Sequence of the second protein:
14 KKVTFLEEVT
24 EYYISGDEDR

Sequence of the first protein:
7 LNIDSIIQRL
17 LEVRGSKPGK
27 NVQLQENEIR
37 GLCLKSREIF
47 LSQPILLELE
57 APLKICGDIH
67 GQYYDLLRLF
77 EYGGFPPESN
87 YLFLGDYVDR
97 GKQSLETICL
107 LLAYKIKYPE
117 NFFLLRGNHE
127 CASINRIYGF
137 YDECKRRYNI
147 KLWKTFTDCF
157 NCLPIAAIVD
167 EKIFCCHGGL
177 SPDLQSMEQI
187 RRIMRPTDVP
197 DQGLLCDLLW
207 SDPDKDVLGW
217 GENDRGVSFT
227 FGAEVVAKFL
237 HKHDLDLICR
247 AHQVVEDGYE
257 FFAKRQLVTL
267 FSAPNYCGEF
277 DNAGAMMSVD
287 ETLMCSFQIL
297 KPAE

This data describes a binding interaction between two proteins.

Residue-level contacts at the interface:
Residue D242 in the first protein interacts with residue V16 in the second protein (closest heavy-atom distance 3.1 Å).
Residue P298 in the first protein interacts with residue I27 in the second protein (closest heavy-atom distance 3.8 Å).
Residue D71 in the first protein interacts with residue R33 in the second protein (closest heavy-atom distance 2.8 Å).
Residue A299 in the first protein is in contact with residue S28 in the second protein (closest heavy-atom distance 3.8 Å).
Residue Q68 in the first protein interacts with residue R33 in the second protein (closest heavy-atom distance 3.1 Å).
Residue N271 in the first protein interacts with residue E31 in the second protein (closest heavy-atom distance 3.6 Å).
Residue Y78 in the first protein contacts residue I27 in the second protein (closest heavy-atom distance 4.0 Å).
Residue D277 in the first protein contacts residue E31 in the second protein (closest heavy-atom distance 2.8 Å).
Residue Y255 in the first protein contacts residue V22 in the second protein (closest heavy-atom distance 3.1 Å).
Residue R261 in the first protein is in contact with residue F18 in the second protein (closest heavy-atom distance 3.8 Å).
Residue L289 in the first protein is in contact with residue V16 in the second protein (closest heavy-atom distance 3.3 Å).
Residue N271 in the first protein contacts residue R33 in the second protein (closest heavy-atom distance 2.9 Å).
Residue E300 in the first protein contacts residue G29 in the second protein (closest heavy-atom distance 3.3 Å).
Residue L289 in the first protein interacts with residue K15 in the second protein (closest heavy-atom distance 3.8 Å).
Residue C291 in the first protein contacts residue V16 in the second protein (closest heavy-atom distance 4.0 Å).
Residue F293 in the first protein contacts residue V22 in the second protein (closest heavy-atom distance 3.6 Å).
Residue K168 in the first protein interacts with residue K14 in the second protein (closest heavy-atom distance 4.0 Å).
Residue P270 in the first protein contacts residue R33 in the second protein (closest heavy-atom distance 2.4 Å).
Residue T288 in the first protein contacts residue K15 in the second protein (closest heavy-atom distance 3.4 Å).
Residue I169 in the first protein contacts residue V16 in the second protein (closest heavy-atom distance 3.8 Å).
Residue I295 in the first protein is in contact with residue V22 in the second protein (closest heavy-atom distance 3.9 Å).
Residue D71 in the first protein is in contact with residue D30 in the second protein (closest heavy-atom distance 2.7 Å).
Residue I295 in the first protein contacts residue T23 in the second protein (closest heavy-atom distance 2.9 Å).
Residue P298 in the first protein is in contact with residue E31 in the second protein (closest heavy-atom distance 3.5 Å).
Residue D242 in the first protein interacts with residue K15 in the second protein (closest heavy-atom distance 3.5 Å).
Residue L296 in the first protein is in contact with residue I27 in the second protein (closest heavy-atom distance 3.8 Å).
Residue C291 in the first protein interacts with residue F18 in the second protein (closest heavy-atom distance 3.4 Å).
Residue K297 in the first protein interacts with residue E24 in the second protein (closest heavy-atom distance 4.2 Å).
Residue K297 in the first protein contacts residue I27 in the second protein (closest heavy-atom distance 2.7 Å).
Residue F257 in the first protein interacts with residue F18 in the second protein (closest heavy-atom distance 3.6 Å).
Residue L296 in the first protein is in contact with residue Y25 in the second protein (closest heavy-atom distance 3.7 Å).
Residue R74 in the first protein contacts residue D30 in the second protein (closest heavy-atom distance 3.5 Å).
Residue F293 in the first protein contacts residue T23 in the second protein (closest heavy-atom distance 3.1 Å).
Residue I295 in the first protein is in contact with residue E24 in the second protein (closest heavy-atom distance 3.7 Å).
Residue L289 in the first protein interacts with residue K14 in the second protein (closest heavy-atom distance 4.0 Å).
Residue P270 in the first protein is in contact with residue D30 in the second protein (closest heavy-atom distance 3.6 Å).
Residue Q294 in the first protein contacts residue Y25 in the second protein (closest heavy-atom distance 3.0 Å).
Residue L243 in the first protein interacts with residue F18 in the second protein (closest heavy-atom distance 3.9 Å).
Residue L243 in the first protein interacts with residue V16 in the second protein (closest heavy-atom distance 4.1 Å).
Residue Y78 in the first protein interacts with residue Y25 in the second protein (closest heavy-atom distance 3.4 Å).
Residue L289 in the first protein contacts residue T17 in the second protein (closest heavy-atom distance 3.1 Å).
Residue A299 in the first protein is in contact with residue G29 in the second protein (closest heavy-atom distance 3.1 Å).
Residue C291 in the first protein interacts with residue L19 in the second protein (closest heavy-atom distance 2.8 Å).
Residue E287 in the first protein contacts residue K14 in the second protein (closest heavy-atom distance 3.3 Å).
Residue A299 in the first protein interacts with residue D30 in the second protein (closest heavy-atom distance 3.2 Å).
Residue C291 in the first protein is in contact with residue T17 in the second protein (closest heavy-atom distance 2.7 Å).
Residue D242 in the first protein contacts residue K14 in the second protein (closest heavy-atom distance 4.0 Å).
Residue K297 in the first protein is in contact with residue Y26 in the second protein (closest heavy-atom distance 3.3 Å).
Residue I295 in the first protein is in contact with residue Y25 in the second protein (closest heavy-atom distance 2.9 Å).
Residue D166 in the first protein interacts with residue K14 in the second protein (closest heavy-atom distance 3.9 Å).
Residue Q294 in the first protein contacts residue T23 in the second protein (closest heavy-atom distance 3.3 Å).
Residue M290 in the first protein interacts with residue T17 in the second protein (closest heavy-atom distance 3.4 Å).
Residue N271 in the first protein is in contact with residue D30 in the second protein (closest heavy-atom distance 2.7 Å).
Residue A299 in the first protein is in contact with residue E31 in the second protein (closest heavy-atom distance 3.2 Å).
Residue P298 in the first protein is in contact with residue D30 in the second protein (closest heavy-atom distance 3.8 Å).
Residue K297 in the first protein interacts with residue Y25 in the second protein (closest heavy-atom distance 2.7 Å).
Residue S292 in the first protein is in contact with residue L19 in the second protein (closest heavy-atom distance 3.7 Å).
Residue R74 in the first protein is in contact with residue I27 in the second protein (closest heavy-atom distance 3.4 Å).
Residue E300 in the first protein interacts with residue E31 in the second protein (closest heavy-atom distance 3.6 Å).
Residue A299 in the first protein interacts with residue I27 in the second protein (closest heavy-atom distance 2.9 Å).